Sequence of the first protein:
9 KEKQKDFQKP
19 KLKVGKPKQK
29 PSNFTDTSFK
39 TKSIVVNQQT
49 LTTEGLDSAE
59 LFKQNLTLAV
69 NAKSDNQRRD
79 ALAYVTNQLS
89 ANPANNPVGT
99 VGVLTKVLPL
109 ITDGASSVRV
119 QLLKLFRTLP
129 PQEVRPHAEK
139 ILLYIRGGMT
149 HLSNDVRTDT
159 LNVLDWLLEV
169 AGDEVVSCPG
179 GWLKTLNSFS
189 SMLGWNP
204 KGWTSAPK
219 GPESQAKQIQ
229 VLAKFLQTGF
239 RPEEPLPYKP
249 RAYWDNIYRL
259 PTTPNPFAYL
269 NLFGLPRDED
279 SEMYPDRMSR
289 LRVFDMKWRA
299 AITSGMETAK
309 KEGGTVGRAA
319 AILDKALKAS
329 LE

This data describes a binding interaction between two proteins.

Residue-level contacts at the interface:
Residue S309 in the second protein contacts residue N45 in the first protein (closest heavy-atom distance 2.5 Å).
Residue L112 in the second protein is in contact with residue F37 in the first protein (closest heavy-atom distance 3.7 Å).
Residue N73 in the second protein contacts residue F15 in the first protein (closest heavy-atom distance 3.3 Å).
Residue L313 in the second protein is in contact with residue V44 in the first protein (closest heavy-atom distance 4.0 Å).
Residue S278 in the second protein contacts residue L49 in the first protein (closest heavy-atom distance 3.0 Å).
Residue S309 in the second protein is in contact with residue Q46 in the first protein (closest heavy-atom distance 3.5 Å).
Residue Y103 in the second protein contacts residue K40 in the first protein (closest heavy-atom distance 4.0 Å).
Residue R81 in the second protein interacts with residue N31 in the first protein (closest heavy-atom distance 3.6 Å).
Residue Q316 in the second protein is in contact with residue I42 in the first protein (closest heavy-atom distance 3.7 Å).
Residue T104 in the second protein interacts with residue K40 in the first protein (closest heavy-atom distance 4.0 Å).
Residue Q316 in the second protein interacts with residue V43 in the first protein (closest heavy-atom distance 3.0 Å).
Residue S279 in the second protein contacts residue T50 in the first protein (closest heavy-atom distance 4.1 Å).
Residue L320 in the second protein interacts with residue I42 in the first protein (closest heavy-atom distance 3.7 Å).
Residue I285 in the second protein is in contact with residue L49 in the first protein (closest heavy-atom distance 3.8 Å).
Residue T80 in the second protein contacts residue N31 in the first protein (closest heavy-atom distance 3.2 Å).
Residue V105 in the second protein is in contact with residue K40 in the first protein (closest heavy-atom distance 3.2 Å).
Residue S278 in the second protein interacts with residue T50 in the first protein (closest heavy-atom distance 3.4 Å).
Residue T87 in the second protein contacts residue T35 in the first protein (closest heavy-atom distance 3.6 Å).
Residue N79 in the second protein contacts residue N31 in the first protein (closest heavy-atom distance 3.8 Å).
Residue F91 in the second protein is in contact with residue T35 in the first protein (closest heavy-atom distance 3.6 Å).
Residue L107 in the second protein is in contact with residue K40 in the first protein (closest heavy-atom distance 4.0 Å).
Residue A296 in the second protein contacts residue Q46 in the first protein (closest heavy-atom distance 2.8 Å).
Residue V82 in the second protein is in contact with residue N31 in the first protein (closest heavy-atom distance 2.9 Å).
Residue A282 in the second protein interacts with residue T50 in the first protein (closest heavy-atom distance 4.1 Å).
Residue I273 in the second protein interacts with residue L49 in the first protein (closest heavy-atom distance 3.8 Å).
Residue A296 in the second protein contacts residue L49 in the first protein (closest heavy-atom distance 4.0 Å).
Residue P113 in the second protein contacts residue T33 in the first protein (closest heavy-atom distance 3.7 Å).
Residue L112 in the second protein is in contact with residue S36 in the first protein (closest heavy-atom distance 3.5 Å).
Residue L107 in the second protein is in contact with residue K38 in the first protein (closest heavy-atom distance 2.9 Å).
Residue Q316 in the second protein is in contact with residue N45 in the first protein (closest heavy-atom distance 4.0 Å).
Residue T80 in the second protein contacts residue S30 in the first protein (closest heavy-atom distance 3.6 Å).
Residue P293 in the second protein contacts residue V44 in the first protein (closest heavy-atom distance 4.0 Å).
Residue G306 in the second protein is in contact with residue Q46 in the first protein (closest heavy-atom distance 3.7 Å).
Residue F305 in the second protein interacts with residue L49 in the first protein (closest heavy-atom distance 4.0 Å).
Residue K75 in the second protein interacts with residue F15 in the first protein (closest heavy-atom distance 3.7 Å).
Residue L106 in the second protein contacts residue F37 in the first protein (closest heavy-atom distance 3.7 Å).
Residue W76 in the second protein is in contact with residue F15 in the first protein (closest heavy-atom distance 3.5 Å).
Residue A281 in the second protein interacts with residue L49 in the first protein (closest heavy-atom distance 3.8 Å).
Residue I83 in the second protein is in contact with residue T33 in the first protein (closest heavy-atom distance 4.1 Å).
Residue W76 in the second protein contacts residue D14 in the first protein (closest heavy-atom distance 3.8 Å).
Residue L313 in the second protein is in contact with residue V43 in the first protein (closest heavy-atom distance 3.5 Å).
Residue L106 in the second protein interacts with residue K38 in the first protein (closest heavy-atom distance 3.8 Å).
Residue Y103 in the second protein interacts with residue S41 in the first protein (closest heavy-atom distance 3.5 Å).
Residue Y103 in the second protein interacts with residue I42 in the first protein (closest heavy-atom distance 2.8 Å).
Residue R81 in the second protein interacts with residue T33 in the first protein (closest heavy-atom distance 4.1 Å).
Residue I83 in the second protein contacts residue T35 in the first protein (closest heavy-atom distance 3.8 Å).
Residue K98 in the second protein is in contact with residue F37 in the first protein (closest heavy-atom distance 3.6 Å).
Residue F317 in the second protein interacts with residue I42 in the first protein (closest heavy-atom distance 4.1 Å).
Residue L313 in the second protein interacts with residue I42 in the first protein (closest heavy-atom distance 3.7 Å).
Residue D312 in the second protein is in contact with residue N45 in the first protein (closest heavy-atom distance 2.6 Å).
Residue K98 in the second protein is in contact with residue T39 in the first protein (closest heavy-atom distance 3.8 Å).
Residue C295 in the second protein interacts with residue V44 in the first protein (closest heavy-atom distance 3.7 Å).
Residue L106 in the second protein is in contact with residue T39 in the first protein (closest heavy-atom distance 3.8 Å).
Residue V82 in the second protein contacts residue T33 in the first protein (closest heavy-atom distance 2.8 Å).
Residue F305 in the second protein interacts with residue Q46 in the first protein (closest heavy-atom distance 3.5 Å).
Residue T294 in the second protein interacts with residue V44 in the first protein (closest heavy-atom distance 3.5 Å).
Residue V105 in the second protein contacts residue T39 in the first protein (closest heavy-atom distance 3.4 Å).
Residue C295 in the second protein interacts with residue Q46 in the first protein (closest heavy-atom distance 3.5 Å).
Residue P113 in the second protein interacts with residue D34 in the first protein (closest heavy-atom distance 3.4 Å).
Residue A94 in the second protein interacts with residue F37 in the first protein (closest heavy-atom distance 4.0 Å).

Sequence of the second protein:
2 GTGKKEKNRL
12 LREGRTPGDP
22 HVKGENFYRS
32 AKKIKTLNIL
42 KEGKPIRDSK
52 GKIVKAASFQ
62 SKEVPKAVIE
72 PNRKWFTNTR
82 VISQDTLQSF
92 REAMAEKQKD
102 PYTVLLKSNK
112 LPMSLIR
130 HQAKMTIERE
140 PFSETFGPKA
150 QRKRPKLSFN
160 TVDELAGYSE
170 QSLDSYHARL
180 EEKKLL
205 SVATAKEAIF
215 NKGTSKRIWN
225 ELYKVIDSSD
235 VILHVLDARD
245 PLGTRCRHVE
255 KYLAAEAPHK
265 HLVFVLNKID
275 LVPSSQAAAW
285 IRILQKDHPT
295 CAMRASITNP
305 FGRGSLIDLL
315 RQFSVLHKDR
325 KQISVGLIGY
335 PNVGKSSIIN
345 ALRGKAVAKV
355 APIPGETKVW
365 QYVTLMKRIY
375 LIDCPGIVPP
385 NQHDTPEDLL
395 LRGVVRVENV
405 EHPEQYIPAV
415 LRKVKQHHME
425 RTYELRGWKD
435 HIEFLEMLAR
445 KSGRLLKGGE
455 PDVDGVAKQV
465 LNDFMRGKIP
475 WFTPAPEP